The following describes two proteins that form a bound complex.

Sequence of protein 2:
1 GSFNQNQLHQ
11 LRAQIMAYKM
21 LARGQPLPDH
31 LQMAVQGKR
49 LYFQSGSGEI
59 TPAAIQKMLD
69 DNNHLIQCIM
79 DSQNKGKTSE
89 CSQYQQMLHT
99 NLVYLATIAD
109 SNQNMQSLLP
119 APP

Contacts between the two chains:
Residue P121 in protein 2 interacts with residue Y18 in protein 1 (closest heavy-atom distance 3.1 Å).
Residue D108 in protein 2 is in contact with residue Q114 in protein 1 (closest heavy-atom distance 2.9 Å).
Residue L11 in protein 2 is in contact with residue M113 in protein 1 (closest heavy-atom distance 3.6 Å).
Residue P118 in protein 2 is in contact with residue H97 in protein 1 (closest heavy-atom distance 2.8 Å).
Residue Q111 in protein 2 is in contact with residue R12 in protein 1 (closest heavy-atom distance 3.0 Å).
Residue Y18 in protein 2 is in contact with residue P118 in protein 1 (closest heavy-atom distance 3.7 Å).
Residue Q93 in protein 2 is in contact with residue P121 in protein 1 (closest heavy-atom distance 4.1 Å).
Residue P120 in protein 2 interacts with residue Q94 in protein 1 (closest heavy-atom distance 3.7 Å).
Residue Q114 in protein 2 is in contact with residue T105 in protein 1 (closest heavy-atom distance 3.6 Å).
Residue M113 in protein 2 contacts residue A104 in protein 1 (closest heavy-atom distance 4.0 Å).
Residue A104 in protein 2 is in contact with residue M113 in protein 1 (closest heavy-atom distance 4.0 Å).
Residue K19 in protein 2 contacts residue P118 in protein 1 (closest heavy-atom distance 4.3 Å).
Residue Q94 in protein 2 interacts with residue P120 in protein 1 (closest heavy-atom distance 4.0 Å).
Residue H97 in protein 2 interacts with residue P121 in protein 1 (closest heavy-atom distance 3.8 Å).
Residue M113 in protein 2 is in contact with residue L11 in protein 1 (closest heavy-atom distance 3.4 Å).
Residue D108 in protein 2 is in contact with residue N112 in protein 1 (closest heavy-atom distance 3.2 Å).
Residue P118 in protein 2 interacts with residue Y18 in protein 1 (closest heavy-atom distance 3.6 Å).
Residue Q114 in protein 2 contacts residue D108 in protein 1 (closest heavy-atom distance 2.9 Å).
Residue H97 in protein 2 contacts residue P120 in protein 1 (closest heavy-atom distance 3.6 Å).
Residue A104 in protein 2 is in contact with residue Q114 in protein 1 (closest heavy-atom distance 3.8 Å).
Residue A119 in protein 2 is in contact with residue H97 in protein 1 (closest heavy-atom distance 3.7 Å).
Residue Q94 in protein 2 is in contact with residue P121 in protein 1 (closest heavy-atom distance 3.5 Å).
Residue P121 in protein 2 interacts with residue Q93 in protein 1 (closest heavy-atom distance 4.0 Å).
Residue L117 in protein 2 contacts residue Y18 in protein 1 (closest heavy-atom distance 4.1 Å).
Residue Q114 in protein 2 contacts residue V101 in protein 1 (closest heavy-atom distance 3.8 Å).
Residue Q114 in protein 2 contacts residue A104 in protein 1 (closest heavy-atom distance 3.8 Å).
Residue L117 in protein 2 interacts with residue V101 in protein 1 (closest heavy-atom distance 3.7 Å).
Residue D108 in protein 2 is in contact with residue M113 in protein 1 (closest heavy-atom distance 2.8 Å).
Residue P121 in protein 2 is in contact with residue Q94 in protein 1 (closest heavy-atom distance 3.9 Å).
Residue L116 in protein 2 is in contact with residue K19 in protein 1 (closest heavy-atom distance 3.2 Å).
Residue V101 in protein 2 interacts with residue Q114 in protein 1 (closest heavy-atom distance 4.0 Å).
Residue I15 in protein 2 interacts with residue M113 in protein 1 (closest heavy-atom distance 3.5 Å).
Residue R12 in protein 2 is in contact with residue M113 in protein 1 (closest heavy-atom distance 3.3 Å).
Residue L100 in protein 2 interacts with residue L117 in protein 1 (closest heavy-atom distance 3.7 Å).
Residue I15 in protein 2 is in contact with residue L117 in protein 1 (closest heavy-atom distance 4.1 Å).
Residue P120 in protein 2 contacts residue H97 in protein 1 (closest heavy-atom distance 3.6 Å).
Residue R12 in protein 2 is in contact with residue L116 in protein 1 (closest heavy-atom distance 3.9 Å).
Residue I15 in protein 2 is in contact with residue L116 in protein 1 (closest heavy-atom distance 3.9 Å).
Residue L117 in protein 2 interacts with residue L100 in protein 1 (closest heavy-atom distance 3.7 Å).
Residue M113 in protein 2 is in contact with residue D108 in protein 1 (closest heavy-atom distance 2.9 Å).
Residue K19 in protein 2 interacts with residue L116 in protein 1 (closest heavy-atom distance 2.5 Å).
Residue P121 in protein 2 contacts residue H97 in protein 1 (closest heavy-atom distance 4.0 Å).
Residue Y18 in protein 2 is in contact with residue P121 in protein 1 (closest heavy-atom distance 3.1 Å).
Residue D108 in protein 2 contacts residue Q111 in protein 1 (closest heavy-atom distance 4.0 Å).
Residue H97 in protein 2 is in contact with residue P118 in protein 1 (closest heavy-atom distance 2.9 Å).
Residue V101 in protein 2 is in contact with residue L117 in protein 1 (closest heavy-atom distance 3.8 Å).
Residue H97 in protein 2 is in contact with residue A119 in protein 1 (closest heavy-atom distance 3.6 Å).
Residue L116 in protein 2 contacts residue I15 in protein 1 (closest heavy-atom distance 3.8 Å).
Residue A104 in protein 2 is in contact with residue L117 in protein 1 (closest heavy-atom distance 4.0 Å).
Residue R12 in protein 2 contacts residue Q111 in protein 1 (closest heavy-atom distance 3.2 Å).
Residue P118 in protein 2 interacts with residue K19 in protein 1 (closest heavy-atom distance 4.1 Å).
Residue Q111 in protein 2 is in contact with residue D108 in protein 1 (closest heavy-atom distance 4.1 Å).
Residue T105 in protein 2 contacts residue Q114 in protein 1 (closest heavy-atom distance 3.3 Å).
Residue N112 in protein 2 interacts with residue D108 in protein 1 (closest heavy-atom distance 3.3 Å).
Residue L117 in protein 2 is in contact with residue A104 in protein 1 (closest heavy-atom distance 4.3 Å).
Residue M113 in protein 2 is in contact with residue R12 in protein 1 (closest heavy-atom distance 3.2 Å).
Residue L117 in protein 2 interacts with residue I15 in protein 1 (closest heavy-atom distance 4.1 Å).
Residue M113 in protein 2 interacts with residue I15 in protein 1 (closest heavy-atom distance 3.3 Å).
Residue L116 in protein 2 is in contact with residue R12 in protein 1 (closest heavy-atom distance 3.6 Å).
Residue Q111 in protein 2 is in contact with residue Q111 in protein 1 (closest heavy-atom distance 3.2 Å).

Sequence of protein 1:
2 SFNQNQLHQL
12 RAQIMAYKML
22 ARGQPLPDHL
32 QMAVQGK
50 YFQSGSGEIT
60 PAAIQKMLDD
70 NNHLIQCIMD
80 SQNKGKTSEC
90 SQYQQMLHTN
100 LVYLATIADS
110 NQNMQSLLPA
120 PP